The following describes two proteins that form a bound complex.

Sequence of chain B:
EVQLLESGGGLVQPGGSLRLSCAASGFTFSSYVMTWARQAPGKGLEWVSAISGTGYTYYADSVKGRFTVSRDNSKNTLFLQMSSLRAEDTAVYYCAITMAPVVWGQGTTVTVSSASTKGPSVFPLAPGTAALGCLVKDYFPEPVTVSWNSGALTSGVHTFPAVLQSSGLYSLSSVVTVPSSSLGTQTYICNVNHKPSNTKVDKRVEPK

Residue-level contacts at the interface:
Residue M99 in chain B contacts residue K10 in chain A (closest heavy-atom distance 3.9 Å).
Residue V33 in chain B is in contact with residue F9 in chain A (closest heavy-atom distance 3.5 Å).
Residue T98 in chain B contacts residue L13 in chain A (closest heavy-atom distance 4.0 Å).
Residue V102 in chain B contacts residue F17 in chain A (closest heavy-atom distance 3.4 Å).
Residue Y56 in chain B contacts residue Q3 in chain A (closest heavy-atom distance 3.3 Å).
Residue V102 in chain B is in contact with residue Y16 in chain A (closest heavy-atom distance 4.1 Å).
Residue Y32 in chain B contacts residue Y16 in chain A (closest heavy-atom distance 3.5 Å).
Residue M99 in chain B is in contact with residue D7 in chain A (closest heavy-atom distance 3.5 Å).
Residue Y56 in chain B interacts with residue P4 in chain A (closest heavy-atom distance 3.3 Å).
Residue F27 in chain B is in contact with residue Y16 in chain A (closest heavy-atom distance 4.7 Å).
Residue A100 in chain B interacts with residue L13 in chain A (closest heavy-atom distance 4.1 Å).
Residue M99 in chain B is in contact with residue L6 in chain A (closest heavy-atom distance 3.7 Å).
Residue A50 in chain B contacts residue L6 in chain A (closest heavy-atom distance 4.0 Å).
Residue T28 in chain B interacts with residue H20 in chain A (closest heavy-atom distance 5.0 Å).
Residue V33 in chain B contacts residue E12 in chain A (closest heavy-atom distance 2.8 Å).
Residue V103 in chain B interacts with residue T21 in chain A (closest heavy-atom distance 4.8 Å).
Residue Y58 in chain B contacts residue Q3 in chain A (closest heavy-atom distance 4.0 Å).
Residue Y32 in chain B contacts residue K15 in chain A (closest heavy-atom distance 3.5 Å).
Residue Y56 in chain B interacts with residue F9 in chain A (closest heavy-atom distance 3.8 Å).
Residue Y58 in chain B interacts with residue P4 in chain A (closest heavy-atom distance 2.7 Å).
Residue Y58 in chain B contacts residue E5 in chain A (closest heavy-atom distance 3.7 Å).
Residue I97 in chain B contacts residue Y16 in chain A (closest heavy-atom distance 3.9 Å).
Residue M99 in chain B interacts with residue F9 in chain A (closest heavy-atom distance 4.0 Å).
Residue Y32 in chain B contacts residue N19 in chain A (closest heavy-atom distance 3.7 Å).
Residue G55 in chain B is in contact with residue Q3 in chain A (closest heavy-atom distance 4.6 Å).
Residue T98 in chain B contacts residue Y16 in chain A (closest heavy-atom distance 4.4 Å).
Residue Y58 in chain B interacts with residue F9 in chain A (closest heavy-atom distance 3.5 Å).
Residue F27 in chain B interacts with residue H20 in chain A (closest heavy-atom distance 3.5 Å).
Residue S31 in chain B interacts with residue K15 in chain A (closest heavy-atom distance 3.0 Å).
Residue S31 in chain B interacts with residue E12 in chain A (closest heavy-atom distance 3.4 Å).
Residue Y58 in chain B interacts with residue L6 in chain A (closest heavy-atom distance 3.4 Å).
Residue G26 in chain B contacts residue H20 in chain A (closest heavy-atom distance 3.2 Å).
Residue V102 in chain B is in contact with residue L13 in chain A (closest heavy-atom distance 3.6 Å).
Residue T57 in chain B is in contact with residue Q3 in chain A (closest heavy-atom distance 2.8 Å).
Residue T98 in chain B interacts with residue E12 in chain A (closest heavy-atom distance 4.3 Å).
Residue V2 in chain B is in contact with residue Y16 in chain A (closest heavy-atom distance 3.4 Å).
Residue V103 in chain B interacts with residue Y16 in chain A (closest heavy-atom distance 3.3 Å).
Residue V33 in chain B interacts with residue L6 in chain A (closest heavy-atom distance 4.5 Å).
Residue W47 in chain B interacts with residue L6 in chain A (closest heavy-atom distance 3.7 Å).
Residue Y32 in chain B is in contact with residue H20 in chain A (closest heavy-atom distance 4.5 Å).
Residue V2 in chain B contacts residue H20 in chain A (closest heavy-atom distance 3.7 Å).
Residue M99 in chain B contacts residue E12 in chain A (closest heavy-atom distance 4.8 Å).
Residue Y32 in chain B contacts residue E12 in chain A (closest heavy-atom distance 3.4 Å).
Residue S52 in chain B contacts residue F9 in chain A (closest heavy-atom distance 3.5 Å).

Sequence of chain A:
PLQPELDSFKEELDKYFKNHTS